Sequence of chain A:
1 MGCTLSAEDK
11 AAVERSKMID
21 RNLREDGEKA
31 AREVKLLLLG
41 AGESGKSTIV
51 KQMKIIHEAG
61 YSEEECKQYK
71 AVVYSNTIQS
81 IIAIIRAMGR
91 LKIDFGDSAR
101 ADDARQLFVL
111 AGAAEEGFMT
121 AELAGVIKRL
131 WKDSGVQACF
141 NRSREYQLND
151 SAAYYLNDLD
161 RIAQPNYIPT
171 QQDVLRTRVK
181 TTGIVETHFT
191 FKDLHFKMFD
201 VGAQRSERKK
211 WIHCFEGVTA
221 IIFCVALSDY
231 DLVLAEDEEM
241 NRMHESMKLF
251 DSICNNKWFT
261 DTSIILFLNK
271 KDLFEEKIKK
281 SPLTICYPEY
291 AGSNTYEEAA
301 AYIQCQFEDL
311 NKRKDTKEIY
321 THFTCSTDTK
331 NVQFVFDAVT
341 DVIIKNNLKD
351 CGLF

Interface contacts:
Residue F108 in chain A contacts residue S93 in chain B (closest heavy-atom distance 4.2 Å).
Residue F108 in chain A interacts with residue S94 in chain B (closest heavy-atom distance 4.2 Å).
Residue E115 in chain A interacts with residue S31 in chain B (closest heavy-atom distance 3.3 Å).
Residue A111 in chain A interacts with residue S93 in chain B (closest heavy-atom distance 4.9 Å).
Residue E115 in chain A is in contact with residue V30 in chain B (closest heavy-atom distance 4.7 Å).
Residue A111 in chain A interacts with residue S31 in chain B (closest heavy-atom distance 3.7 Å).
Residue F108 in chain A contacts residue S95 in chain B (closest heavy-atom distance 3.8 Å).
Residue E115 in chain A contacts residue S29 in chain B (closest heavy-atom distance 4.5 Å).
Residue A114 in chain A is in contact with residue S31 in chain B (closest heavy-atom distance 3.5 Å).

Sequence of chain B:
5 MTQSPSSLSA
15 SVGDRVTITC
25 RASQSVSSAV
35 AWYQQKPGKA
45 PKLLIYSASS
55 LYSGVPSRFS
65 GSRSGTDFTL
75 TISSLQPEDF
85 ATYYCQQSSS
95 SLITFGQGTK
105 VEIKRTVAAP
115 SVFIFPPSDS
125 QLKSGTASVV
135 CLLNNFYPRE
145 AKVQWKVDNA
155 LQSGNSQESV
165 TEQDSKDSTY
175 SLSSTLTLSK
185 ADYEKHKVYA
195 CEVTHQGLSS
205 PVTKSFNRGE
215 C

These two protein chains interact to form a complex.